Contacts between the two chains:
Residue G1964 in chain A contacts residue V725 in chain B (closest heavy-atom distance 3.9 Å).
Residue K117 in chain A is in contact with residue D299 in chain B (closest heavy-atom distance 3.3 Å).
Residue R213 in chain A interacts with residue A550 in chain B (closest heavy-atom distance 3.3 Å).
Residue N1909 in chain A contacts residue I732 in chain B (closest heavy-atom distance 3.5 Å).
Residue P1810 in chain A is in contact with residue D625 in chain B (closest heavy-atom distance 4.3 Å).
Residue R1768 in chain A is in contact with residue Y631 in chain B (closest heavy-atom distance 4.2 Å).
Residue L220 in chain A is in contact with residue F554 in chain B (closest heavy-atom distance 4.3 Å).
Residue P1810 in chain A interacts with residue N627 in chain B (closest heavy-atom distance 3.3 Å).
Residue E1958 in chain A interacts with residue I732 in chain B (closest heavy-atom distance 3.9 Å).
Residue Q1725 in chain A is in contact with residue Q622 in chain B (closest heavy-atom distance 3.4 Å).
Residue V212 in chain A is in contact with residue T549 in chain B (closest heavy-atom distance 4.0 Å).
Residue R70 in chain A contacts residue D300 in chain B (closest heavy-atom distance 2.5 Å).
Residue P258 in chain A interacts with residue Q555 in chain B (closest heavy-atom distance 4.4 Å).
Residue S1968 in chain A is in contact with residue V725 in chain B (closest heavy-atom distance 3.4 Å).
Residue V1719 in chain A is in contact with residue Y631 in chain B (closest heavy-atom distance 3.7 Å).
Residue G1964 in chain A interacts with residue L728 in chain B (closest heavy-atom distance 4.3 Å).
Residue D1809 in chain A contacts residue N627 in chain B (closest heavy-atom distance 4.0 Å).
Residue M208 in chain A is in contact with residue A550 in chain B (closest heavy-atom distance 4.2 Å).
Residue T1912 in chain A is in contact with residue I732 in chain B (closest heavy-atom distance 3.3 Å).
Residue V1719 in chain A contacts residue K634 in chain B (closest heavy-atom distance 3.0 Å).
Residue R213 in chain A contacts residue T549 in chain B (closest heavy-atom distance 3.3 Å).
Residue N74 in chain A interacts with residue N298 in chain B (closest heavy-atom distance 3.6 Å).
Residue Q259 in chain A contacts residue F554 in chain B (closest heavy-atom distance 3.3 Å).
Residue K254 in chain A is in contact with residue F554 in chain B (closest heavy-atom distance 3.6 Å).
Residue Y1920 in chain A interacts with residue V725 in chain B (closest heavy-atom distance 3.4 Å).
Residue K1970 in chain A contacts residue V725 in chain B (closest heavy-atom distance 3.5 Å).
Residue E1728 in chain A interacts with residue H619 in chain B (closest heavy-atom distance 4.3 Å).
Residue P215 in chain A contacts residue A550 in chain B (closest heavy-atom distance 4.2 Å).
Residue S210 in chain A interacts with residue T549 in chain B (closest heavy-atom distance 4.1 Å).
Residue I260 in chain A contacts residue I553 in chain B (closest heavy-atom distance 3.8 Å).
Residue P215 in chain A contacts residue V548 in chain B (closest heavy-atom distance 3.8 Å).
Residue L1812 in chain A is in contact with residue D625 in chain B (closest heavy-atom distance 3.3 Å).
Residue F1961 in chain A interacts with residue M731 in chain B (closest heavy-atom distance 3.4 Å).
Residue K1970 in chain A is in contact with residue D724 in chain B (closest heavy-atom distance 4.1 Å).
Residue Q259 in chain A contacts residue I553 in chain B (closest heavy-atom distance 2.4 Å).
Residue Q259 in chain A is in contact with residue Q555 in chain B (closest heavy-atom distance 3.6 Å).
Residue K117 in chain A is in contact with residue N298 in chain B (closest heavy-atom distance 3.2 Å).
Residue F1965 in chain A is in contact with residue L728 in chain B (closest heavy-atom distance 3.6 Å).
Residue E214 in chain A interacts with residue V548 in chain B (closest heavy-atom distance 3.5 Å).
Residue H1890 in chain A contacts residue I732 in chain B (closest heavy-atom distance 3.6 Å).
Residue M1724 in chain A contacts residue H619 in chain B (closest heavy-atom distance 3.2 Å).
Residue T116 in chain A contacts residue D300 in chain B (closest heavy-atom distance 3.6 Å).
Residue F1965 in chain A contacts residue L729 in chain B (closest heavy-atom distance 3.6 Å).
Residue S113 in chain A interacts with residue D300 in chain B (closest heavy-atom distance 3.5 Å).
Residue R213 in chain A is in contact with residue V548 in chain B (closest heavy-atom distance 4.1 Å).
Residue T209 in chain A contacts residue Q551 in chain B (closest heavy-atom distance 3.3 Å).
Residue F1961 in chain A interacts with residue L728 in chain B (closest heavy-atom distance 3.8 Å).
Residue R257 in chain A contacts residue F554 in chain B (closest heavy-atom distance 3.9 Å).
Residue S210 in chain A interacts with residue A550 in chain B (closest heavy-atom distance 3.2 Å).
Residue M208 in chain A contacts residue F554 in chain B (closest heavy-atom distance 3.8 Å).
Residue K117 in chain A contacts residue D300 in chain B (closest heavy-atom distance 3.3 Å).
Residue E1958 in chain A interacts with residue M731 in chain B (closest heavy-atom distance 3.5 Å).
Residue A211 in chain A interacts with residue Q551 in chain B (closest heavy-atom distance 3.5 Å).
Residue E1764 in chain A contacts residue E628 in chain B (closest heavy-atom distance 2.9 Å).
Residue P1810 in chain A interacts with residue Q670 in chain B (closest heavy-atom distance 3.5 Å).
Residue S210 in chain A interacts with residue Q551 in chain B (closest heavy-atom distance 4.0 Å).
Residue P215 in chain A interacts with residue I553 in chain B (closest heavy-atom distance 4.1 Å).
Residue A211 in chain A contacts residue T549 in chain B (closest heavy-atom distance 3.8 Å).
Residue F1956 in chain A interacts with residue I732 in chain B (closest heavy-atom distance 3.5 Å).
Residue R198 in chain A interacts with residue K282 in chain B (closest heavy-atom distance 4.3 Å).

Sequence of chain B:
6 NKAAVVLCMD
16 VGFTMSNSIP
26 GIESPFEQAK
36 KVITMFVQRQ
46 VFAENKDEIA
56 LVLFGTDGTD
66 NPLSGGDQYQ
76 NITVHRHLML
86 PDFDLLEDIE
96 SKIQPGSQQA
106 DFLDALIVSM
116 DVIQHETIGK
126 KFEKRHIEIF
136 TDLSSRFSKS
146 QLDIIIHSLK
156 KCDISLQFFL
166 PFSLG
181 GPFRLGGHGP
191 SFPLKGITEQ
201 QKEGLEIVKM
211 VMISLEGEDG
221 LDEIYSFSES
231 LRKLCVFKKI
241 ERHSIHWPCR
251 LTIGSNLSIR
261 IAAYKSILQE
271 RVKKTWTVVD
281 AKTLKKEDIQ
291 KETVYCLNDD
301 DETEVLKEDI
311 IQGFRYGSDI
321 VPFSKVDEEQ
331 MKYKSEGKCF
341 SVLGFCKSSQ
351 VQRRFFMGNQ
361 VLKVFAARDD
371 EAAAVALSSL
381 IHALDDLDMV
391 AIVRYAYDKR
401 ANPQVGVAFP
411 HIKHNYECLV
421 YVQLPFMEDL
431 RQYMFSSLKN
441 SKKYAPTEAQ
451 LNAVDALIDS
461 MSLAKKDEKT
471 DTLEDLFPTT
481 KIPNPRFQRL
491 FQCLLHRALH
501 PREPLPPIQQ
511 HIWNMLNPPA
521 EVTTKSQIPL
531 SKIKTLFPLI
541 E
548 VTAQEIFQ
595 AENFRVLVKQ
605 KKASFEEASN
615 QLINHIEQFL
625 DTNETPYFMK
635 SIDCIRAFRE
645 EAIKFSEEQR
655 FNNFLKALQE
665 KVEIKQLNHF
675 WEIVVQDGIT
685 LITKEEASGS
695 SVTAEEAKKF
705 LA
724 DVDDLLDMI

This data describes a binding interaction between two proteins.

Sequence of chain A:
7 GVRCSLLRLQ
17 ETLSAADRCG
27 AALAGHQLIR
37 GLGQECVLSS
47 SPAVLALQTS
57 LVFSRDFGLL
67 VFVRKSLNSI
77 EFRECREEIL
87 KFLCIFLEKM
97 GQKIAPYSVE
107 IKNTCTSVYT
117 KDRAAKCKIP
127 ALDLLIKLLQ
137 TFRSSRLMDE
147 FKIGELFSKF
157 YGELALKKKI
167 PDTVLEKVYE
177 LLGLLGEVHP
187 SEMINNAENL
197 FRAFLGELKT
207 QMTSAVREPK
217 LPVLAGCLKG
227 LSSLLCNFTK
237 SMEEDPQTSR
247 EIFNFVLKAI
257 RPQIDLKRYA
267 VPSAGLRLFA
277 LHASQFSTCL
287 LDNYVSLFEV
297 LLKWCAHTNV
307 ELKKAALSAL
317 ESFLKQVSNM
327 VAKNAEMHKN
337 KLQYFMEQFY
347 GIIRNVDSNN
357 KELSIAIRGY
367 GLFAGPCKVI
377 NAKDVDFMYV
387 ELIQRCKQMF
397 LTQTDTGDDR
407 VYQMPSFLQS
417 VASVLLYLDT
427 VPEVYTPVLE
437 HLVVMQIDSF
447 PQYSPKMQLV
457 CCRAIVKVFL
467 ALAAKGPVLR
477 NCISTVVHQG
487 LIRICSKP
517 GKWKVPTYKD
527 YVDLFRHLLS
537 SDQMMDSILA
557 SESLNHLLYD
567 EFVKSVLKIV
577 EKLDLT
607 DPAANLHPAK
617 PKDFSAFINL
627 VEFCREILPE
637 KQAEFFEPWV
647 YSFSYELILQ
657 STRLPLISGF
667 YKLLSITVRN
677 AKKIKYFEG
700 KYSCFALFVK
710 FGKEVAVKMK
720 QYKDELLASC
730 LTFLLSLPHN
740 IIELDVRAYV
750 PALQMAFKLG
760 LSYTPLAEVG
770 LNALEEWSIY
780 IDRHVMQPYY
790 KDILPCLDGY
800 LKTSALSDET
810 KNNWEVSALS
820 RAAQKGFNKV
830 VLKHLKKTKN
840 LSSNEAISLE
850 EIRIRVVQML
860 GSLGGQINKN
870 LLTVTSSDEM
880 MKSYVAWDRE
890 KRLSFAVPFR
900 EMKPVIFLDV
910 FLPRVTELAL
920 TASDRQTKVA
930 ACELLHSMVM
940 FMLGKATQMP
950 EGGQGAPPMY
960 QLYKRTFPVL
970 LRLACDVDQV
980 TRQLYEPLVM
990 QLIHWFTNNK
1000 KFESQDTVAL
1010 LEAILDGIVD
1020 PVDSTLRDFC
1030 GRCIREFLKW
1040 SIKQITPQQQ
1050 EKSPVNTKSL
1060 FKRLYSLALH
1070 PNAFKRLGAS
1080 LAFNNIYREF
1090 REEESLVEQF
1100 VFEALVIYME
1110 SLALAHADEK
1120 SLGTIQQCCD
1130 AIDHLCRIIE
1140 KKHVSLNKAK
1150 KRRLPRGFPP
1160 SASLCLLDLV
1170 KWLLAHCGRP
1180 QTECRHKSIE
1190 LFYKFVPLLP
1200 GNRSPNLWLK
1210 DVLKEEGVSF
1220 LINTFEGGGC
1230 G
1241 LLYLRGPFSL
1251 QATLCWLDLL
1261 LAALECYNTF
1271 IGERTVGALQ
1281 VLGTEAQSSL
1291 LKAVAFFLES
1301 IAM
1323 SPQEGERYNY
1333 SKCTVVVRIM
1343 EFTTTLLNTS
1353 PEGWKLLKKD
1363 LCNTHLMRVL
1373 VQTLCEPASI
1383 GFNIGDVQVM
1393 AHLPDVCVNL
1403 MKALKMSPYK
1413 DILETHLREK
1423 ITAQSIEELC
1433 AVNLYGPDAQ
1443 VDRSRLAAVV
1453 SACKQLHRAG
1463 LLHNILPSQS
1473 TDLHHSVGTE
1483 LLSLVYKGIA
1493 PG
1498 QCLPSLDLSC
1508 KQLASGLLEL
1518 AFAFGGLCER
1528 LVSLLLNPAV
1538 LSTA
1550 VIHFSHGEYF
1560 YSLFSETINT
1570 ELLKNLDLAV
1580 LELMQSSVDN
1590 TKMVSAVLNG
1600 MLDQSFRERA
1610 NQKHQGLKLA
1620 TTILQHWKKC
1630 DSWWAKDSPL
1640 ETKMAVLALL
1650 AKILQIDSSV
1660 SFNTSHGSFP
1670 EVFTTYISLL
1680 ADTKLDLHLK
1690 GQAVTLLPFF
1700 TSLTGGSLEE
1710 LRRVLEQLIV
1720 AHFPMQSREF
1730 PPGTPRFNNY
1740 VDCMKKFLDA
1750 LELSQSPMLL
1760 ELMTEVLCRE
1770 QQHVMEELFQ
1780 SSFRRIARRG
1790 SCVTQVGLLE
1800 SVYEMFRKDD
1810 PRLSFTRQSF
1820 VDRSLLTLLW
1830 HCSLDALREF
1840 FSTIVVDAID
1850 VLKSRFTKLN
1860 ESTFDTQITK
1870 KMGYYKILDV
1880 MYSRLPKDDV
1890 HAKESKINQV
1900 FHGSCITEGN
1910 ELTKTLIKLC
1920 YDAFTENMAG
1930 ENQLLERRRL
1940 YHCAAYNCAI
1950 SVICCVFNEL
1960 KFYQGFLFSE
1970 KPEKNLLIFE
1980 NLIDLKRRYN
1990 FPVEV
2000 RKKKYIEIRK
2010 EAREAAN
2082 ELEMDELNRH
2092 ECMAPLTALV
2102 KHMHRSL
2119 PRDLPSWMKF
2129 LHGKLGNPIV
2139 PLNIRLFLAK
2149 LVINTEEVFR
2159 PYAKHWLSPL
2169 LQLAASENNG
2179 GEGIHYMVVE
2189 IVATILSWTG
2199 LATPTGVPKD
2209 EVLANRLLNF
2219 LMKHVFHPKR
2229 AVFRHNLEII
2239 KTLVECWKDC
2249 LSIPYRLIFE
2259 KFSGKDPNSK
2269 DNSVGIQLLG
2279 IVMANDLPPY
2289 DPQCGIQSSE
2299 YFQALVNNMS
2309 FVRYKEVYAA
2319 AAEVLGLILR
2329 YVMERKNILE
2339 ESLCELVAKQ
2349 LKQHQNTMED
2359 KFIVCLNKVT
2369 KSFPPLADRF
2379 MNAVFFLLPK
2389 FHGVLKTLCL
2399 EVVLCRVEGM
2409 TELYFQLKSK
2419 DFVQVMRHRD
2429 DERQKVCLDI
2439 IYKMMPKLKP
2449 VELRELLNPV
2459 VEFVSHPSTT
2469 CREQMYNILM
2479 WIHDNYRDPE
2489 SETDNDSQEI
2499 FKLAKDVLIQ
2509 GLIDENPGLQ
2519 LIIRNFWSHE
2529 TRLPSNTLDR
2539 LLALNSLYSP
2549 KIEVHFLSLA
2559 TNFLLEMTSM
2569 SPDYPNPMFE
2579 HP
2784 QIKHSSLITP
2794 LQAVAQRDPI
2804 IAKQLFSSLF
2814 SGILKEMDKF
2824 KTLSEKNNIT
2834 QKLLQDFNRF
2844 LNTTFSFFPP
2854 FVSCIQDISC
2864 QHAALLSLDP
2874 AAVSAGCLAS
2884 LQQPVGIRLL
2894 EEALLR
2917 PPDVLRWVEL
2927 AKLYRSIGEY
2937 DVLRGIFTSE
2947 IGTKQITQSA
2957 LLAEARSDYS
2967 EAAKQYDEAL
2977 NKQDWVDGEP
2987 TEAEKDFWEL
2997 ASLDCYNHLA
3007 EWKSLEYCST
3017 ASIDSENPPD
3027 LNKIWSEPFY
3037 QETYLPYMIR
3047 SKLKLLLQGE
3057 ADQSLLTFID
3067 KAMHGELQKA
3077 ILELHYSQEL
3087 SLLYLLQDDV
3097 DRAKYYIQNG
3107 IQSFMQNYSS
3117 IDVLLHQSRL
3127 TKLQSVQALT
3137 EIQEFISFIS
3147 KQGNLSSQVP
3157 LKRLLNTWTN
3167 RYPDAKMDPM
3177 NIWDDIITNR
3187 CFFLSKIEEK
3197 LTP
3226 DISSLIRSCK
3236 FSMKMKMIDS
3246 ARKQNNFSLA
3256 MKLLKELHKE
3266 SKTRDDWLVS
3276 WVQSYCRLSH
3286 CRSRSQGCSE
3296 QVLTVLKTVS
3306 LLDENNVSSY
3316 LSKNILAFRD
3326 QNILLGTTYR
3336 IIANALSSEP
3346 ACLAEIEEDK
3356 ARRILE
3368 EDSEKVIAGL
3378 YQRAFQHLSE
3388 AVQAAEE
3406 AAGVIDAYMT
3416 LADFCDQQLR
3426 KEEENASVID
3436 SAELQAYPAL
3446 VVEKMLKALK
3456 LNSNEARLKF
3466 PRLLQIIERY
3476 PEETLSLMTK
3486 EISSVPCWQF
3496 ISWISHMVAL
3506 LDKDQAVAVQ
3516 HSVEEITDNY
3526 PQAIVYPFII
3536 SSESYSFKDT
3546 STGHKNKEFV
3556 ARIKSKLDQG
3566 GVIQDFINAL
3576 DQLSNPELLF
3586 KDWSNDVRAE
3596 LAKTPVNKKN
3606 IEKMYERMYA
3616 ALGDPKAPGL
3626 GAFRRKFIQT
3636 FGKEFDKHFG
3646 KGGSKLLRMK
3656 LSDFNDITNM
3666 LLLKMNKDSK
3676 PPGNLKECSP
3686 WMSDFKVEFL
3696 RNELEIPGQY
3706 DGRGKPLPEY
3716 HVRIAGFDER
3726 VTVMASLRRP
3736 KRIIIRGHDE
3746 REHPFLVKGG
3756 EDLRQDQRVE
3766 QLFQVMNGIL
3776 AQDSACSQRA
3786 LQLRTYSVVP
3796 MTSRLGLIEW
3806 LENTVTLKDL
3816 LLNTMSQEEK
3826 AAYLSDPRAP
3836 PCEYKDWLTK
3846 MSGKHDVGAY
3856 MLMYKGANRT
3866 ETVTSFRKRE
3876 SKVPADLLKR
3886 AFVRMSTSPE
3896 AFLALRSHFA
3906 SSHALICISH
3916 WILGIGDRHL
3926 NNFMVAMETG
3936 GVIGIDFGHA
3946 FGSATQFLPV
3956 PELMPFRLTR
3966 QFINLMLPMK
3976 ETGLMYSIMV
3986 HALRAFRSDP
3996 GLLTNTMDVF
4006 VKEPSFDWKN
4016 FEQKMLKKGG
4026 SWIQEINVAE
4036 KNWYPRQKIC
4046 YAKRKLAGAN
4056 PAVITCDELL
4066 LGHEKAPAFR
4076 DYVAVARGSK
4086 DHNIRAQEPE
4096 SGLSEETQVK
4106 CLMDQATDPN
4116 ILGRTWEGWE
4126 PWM